Sequence of protein 2:
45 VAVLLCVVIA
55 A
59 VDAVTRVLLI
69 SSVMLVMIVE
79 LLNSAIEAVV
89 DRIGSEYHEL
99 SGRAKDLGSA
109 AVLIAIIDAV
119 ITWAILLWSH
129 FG

Contacts between the two chains:
Residue G29 in protein 1 is in contact with residue L105 in protein 2 (closest heavy-atom distance 3.6 Å).
Residue A61 in protein 1 is in contact with residue I123 in protein 2 (closest heavy-atom distance 3.9 Å).
Residue R90 in protein 1 interacts with residue E97 in protein 2 (closest heavy-atom distance 3.2 Å).
Residue M72 in protein 1 contacts residue D116 in protein 2 (closest heavy-atom distance 4.1 Å).
Residue V65 in protein 1 interacts with residue L66 in protein 2 (closest heavy-atom distance 4.1 Å).
Residue A33 in protein 1 is in contact with residue L105 in protein 2 (closest heavy-atom distance 3.5 Å).
Residue V65 in protein 1 contacts residue I123 in protein 2 (closest heavy-atom distance 3.8 Å).
Residue R64 in protein 1 is in contact with residue I123 in protein 2 (closest heavy-atom distance 4.2 Å).
Residue A86 in protein 1 is in contact with residue A102 in protein 2 (closest heavy-atom distance 4.2 Å).
Residue A83 in protein 1 contacts residue I84 in protein 2 (closest heavy-atom distance 3.8 Å).
Residue L80 in protein 1 interacts with residue L80 in protein 2 (closest heavy-atom distance 3.8 Å).
Residue A32 in protein 1 contacts residue R101 in protein 2 (closest heavy-atom distance 4.0 Å).
Residue G24 in protein 1 is in contact with residue D104 in protein 2 (closest heavy-atom distance 3.5 Å).
Residue G24 in protein 1 contacts residue S107 in protein 2 (closest heavy-atom distance 3.3 Å).
Residue A86 in protein 1 is in contact with residue R101 in protein 2 (closest heavy-atom distance 4.1 Å).
Residue I76 in protein 1 contacts residue A113 in protein 2 (closest heavy-atom distance 3.7 Å).
Residue L80 in protein 1 contacts residue A109 in protein 2 (closest heavy-atom distance 3.7 Å).
Residue S26 in protein 1 contacts residue L111 in protein 2 (closest heavy-atom distance 3.7 Å).
Residue S26 in protein 1 is in contact with residue A108 in protein 2 (closest heavy-atom distance 3.5 Å).
Residue Y25 in protein 1 interacts with residue D104 in protein 2 (closest heavy-atom distance 2.8 Å).
Residue A83 in protein 1 interacts with residue A102 in protein 2 (closest heavy-atom distance 3.5 Å).
Residue M72 in protein 1 contacts residue I112 in protein 2 (closest heavy-atom distance 3.7 Å).
Residue V62 in protein 1 interacts with residue T63 in protein 2 (closest heavy-atom distance 4.0 Å).
Residue V87 in protein 1 contacts residue A102 in protein 2 (closest heavy-atom distance 3.5 Å).
Residue L30 in protein 1 is in contact with residue L111 in protein 2 (closest heavy-atom distance 3.8 Å).
Residue A83 in protein 1 is in contact with residue L105 in protein 2 (closest heavy-atom distance 3.8 Å).
Residue L79 in protein 1 is in contact with residue L105 in protein 2 (closest heavy-atom distance 3.7 Å).
Residue N36 in protein 1 interacts with residue R101 in protein 2 (closest heavy-atom distance 3.3 Å).
Residue G24 in protein 1 interacts with residue K103 in protein 2 (closest heavy-atom distance 3.7 Å).
Residue V62 in protein 1 contacts residue L66 in protein 2 (closest heavy-atom distance 3.7 Å).
Residue L79 in protein 1 interacts with residue I112 in protein 2 (closest heavy-atom distance 3.8 Å).
Residue V87 in protein 1 interacts with residue V88 in protein 2 (closest heavy-atom distance 4.0 Å).
Residue L79 in protein 1 contacts residue A108 in protein 2 (closest heavy-atom distance 3.8 Å).
Residue V62 in protein 1 interacts with residue L124 in protein 2 (closest heavy-atom distance 4.2 Å).
Residue L30 in protein 1 contacts residue A108 in protein 2 (closest heavy-atom distance 3.8 Å).
Residue I68 in protein 1 is in contact with residue I123 in protein 2 (closest heavy-atom distance 4.1 Å).
Residue R90 in protein 1 interacts with residue L98 in protein 2 (closest heavy-atom distance 3.8 Å).
Residue A61 in protein 1 contacts residue S127 in protein 2 (closest heavy-atom distance 3.5 Å).
Residue L66 in protein 1 is in contact with residue L66 in protein 2 (closest heavy-atom distance 3.6 Å).
Residue I76 in protein 1 interacts with residue L73 in protein 2 (closest heavy-atom distance 3.9 Å).
Residue R90 in protein 1 contacts residue S99 in protein 2 (closest heavy-atom distance 3.9 Å).
Residue V87 in protein 1 is in contact with residue V87 in protein 2 (closest heavy-atom distance 4.1 Å).
Residue S69 in protein 1 interacts with residue D116 in protein 2 (closest heavy-atom distance 3.7 Å).
Residue A86 in protein 1 contacts residue S99 in protein 2 (closest heavy-atom distance 3.5 Å).
Residue K28 in protein 1 is in contact with residue D104 in protein 2 (closest heavy-atom distance 2.9 Å).
Residue V65 in protein 1 interacts with residue T120 in protein 2 (closest heavy-atom distance 3.6 Å).
Residue L79 in protein 1 interacts with residue A109 in protein 2 (closest heavy-atom distance 3.8 Å).
Residue S82 in protein 1 interacts with residue L105 in protein 2 (closest heavy-atom distance 3.5 Å).
Residue V62 in protein 1 interacts with residue V62 in protein 2 (closest heavy-atom distance 3.5 Å).
Residue G29 in protein 1 contacts residue A108 in protein 2 (closest heavy-atom distance 4.0 Å).
Residue S26 in protein 1 contacts residue S107 in protein 2 (closest heavy-atom distance 3.1 Å).
Residue L30 in protein 1 is in contact with residue I112 in protein 2 (closest heavy-atom distance 3.8 Å).
Residue G29 in protein 1 interacts with residue D104 in protein 2 (closest heavy-atom distance 3.6 Å).
Residue W27 in protein 1 interacts with residue L111 in protein 2 (closest heavy-atom distance 3.8 Å).
Residue I76 in protein 1 contacts residue V77 in protein 2 (closest heavy-atom distance 3.6 Å).
Residue V65 in protein 1 contacts residue L124 in protein 2 (closest heavy-atom distance 3.9 Å).
Residue V87 in protein 1 is in contact with residue S99 in protein 2 (closest heavy-atom distance 4.2 Å).
Residue A83 in protein 1 interacts with residue G106 in protein 2 (closest heavy-atom distance 4.0 Å).
Residue I76 in protein 1 contacts residue I112 in protein 2 (closest heavy-atom distance 3.7 Å).
Residue I76 in protein 1 interacts with residue A109 in protein 2 (closest heavy-atom distance 3.7 Å).

These two protein chains interact to form a complex.

Sequence of protein 1:
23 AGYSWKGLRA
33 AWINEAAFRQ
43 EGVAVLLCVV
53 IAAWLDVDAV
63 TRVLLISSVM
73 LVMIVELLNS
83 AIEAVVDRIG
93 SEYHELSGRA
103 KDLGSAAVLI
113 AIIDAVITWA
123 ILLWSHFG